Sequence of protein 1:
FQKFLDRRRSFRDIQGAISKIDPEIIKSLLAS

This data describes a binding interaction between two proteins.

Sequence of protein 2:
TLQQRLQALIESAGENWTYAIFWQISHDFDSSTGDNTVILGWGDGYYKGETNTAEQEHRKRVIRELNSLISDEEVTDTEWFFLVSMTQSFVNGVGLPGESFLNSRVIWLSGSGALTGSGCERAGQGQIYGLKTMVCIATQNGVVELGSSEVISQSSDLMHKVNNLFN

Residue-level contacts at the interface:
Residue K55 in protein 2 contacts residue Q25 in protein 1 (closest heavy-atom distance 4.5 Å).
Residue I86 in protein 2 contacts residue I31 in protein 1 (closest heavy-atom distance 3.8 Å).
Residue D51 in protein 2 interacts with residue K30 in protein 1 (closest heavy-atom distance 4.6 Å).
Residue I79 in protein 2 contacts residue I24 in protein 1 (closest heavy-atom distance 4.5 Å).
Residue M112 in protein 2 contacts residue I28 in protein 1 (closest heavy-atom distance 3.4 Å).
Residue I79 in protein 2 is in contact with residue R19 in protein 1 (closest heavy-atom distance 4.6 Å).
Residue E57 in protein 2 contacts residue R22 in protein 1 (closest heavy-atom distance 3.0 Å).
Residue L82 in protein 2 is in contact with residue I28 in protein 1 (closest heavy-atom distance 3.8 Å).
Residue Y54 in protein 2 interacts with residue Q25 in protein 1 (closest heavy-atom distance 2.3 Å).
Residue E105 in protein 2 contacts residue F21 in protein 1 (closest heavy-atom distance 3.6 Å).
Residue L85 in protein 2 interacts with residue L39 in protein 1 (closest heavy-atom distance 4.4 Å).
Residue Q10 in protein 2 is in contact with residue G26 in protein 1 (closest heavy-atom distance 2.9 Å).
Residue I79 in protein 2 interacts with residue F21 in protein 1 (closest heavy-atom distance 4.0 Å).
Residue T113 in protein 2 is in contact with residue I36 in protein 1 (closest heavy-atom distance 3.9 Å).
Residue H74 in protein 2 contacts residue S42 in protein 1 (closest heavy-atom distance 4.6 Å).
Residue F108 in protein 2 interacts with residue F21 in protein 1 (closest heavy-atom distance 3.8 Å).
Residue M112 in protein 2 interacts with residue P33 in protein 1 (closest heavy-atom distance 3.2 Å).
Residue T113 in protein 2 is in contact with residue L40 in protein 1 (closest heavy-atom distance 3.8 Å).
Residue M112 in protein 2 interacts with residue S29 in protein 1 (closest heavy-atom distance 3.5 Å).
Residue L109 in protein 2 is in contact with residue I36 in protein 1 (closest heavy-atom distance 4.3 Å).
Residue L85 in protein 2 is in contact with residue I31 in protein 1 (closest heavy-atom distance 4.3 Å).
Residue D51 in protein 2 contacts residue S29 in protein 1 (closest heavy-atom distance 2.6 Å).
Residue G56 in protein 2 is in contact with residue R22 in protein 1 (closest heavy-atom distance 3.8 Å).
Residue E99 in protein 2 interacts with residue S20 in protein 1 (closest heavy-atom distance 3.5 Å).
Residue E105 in protein 2 is in contact with residue R22 in protein 1 (closest heavy-atom distance 3.7 Å).
Residue Q10 in protein 2 is in contact with residue S29 in protein 1 (closest heavy-atom distance 3.8 Å).
Residue G52 in protein 2 contacts residue S29 in protein 1 (closest heavy-atom distance 3.2 Å).
Residue R77 in protein 2 is in contact with residue L39 in protein 1 (closest heavy-atom distance 3.4 Å).
Residue F108 in protein 2 is in contact with residue Q25 in protein 1 (closest heavy-atom distance 4.5 Å).
Residue N83 in protein 2 is in contact with residue I24 in protein 1 (closest heavy-atom distance 3.6 Å).
Residue V78 in protein 2 interacts with residue L40 in protein 1 (closest heavy-atom distance 3.9 Å).
Residue Q10 in protein 2 contacts residue K30 in protein 1 (closest heavy-atom distance 4.7 Å).
Residue L82 in protein 2 contacts residue L39 in protein 1 (closest heavy-atom distance 3.7 Å).
Residue L85 in protein 2 interacts with residue I35 in protein 1 (closest heavy-atom distance 4.4 Å).
Residue L109 in protein 2 interacts with residue I28 in protein 1 (closest heavy-atom distance 3.7 Å).
Residue R77 in protein 2 contacts residue S42 in protein 1 (closest heavy-atom distance 2.9 Å).
Residue H74 in protein 2 is in contact with residue L40 in protein 1 (closest heavy-atom distance 3.7 Å).
Residue L109 in protein 2 contacts residue F21 in protein 1 (closest heavy-atom distance 4.3 Å).
Residue Y54 in protein 2 is in contact with residue F21 in protein 1 (closest heavy-atom distance 4.1 Å).
Residue T113 in protein 2 interacts with residue K37 in protein 1 (closest heavy-atom distance 3.4 Å).
Residue G50 in protein 2 is in contact with residue S29 in protein 1 (closest heavy-atom distance 4.7 Å).
Residue G52 in protein 2 contacts residue Q25 in protein 1 (closest heavy-atom distance 4.0 Å).
Residue V110 in protein 2 contacts residue L40 in protein 1 (closest heavy-atom distance 4.0 Å).
Residue L82 in protein 2 interacts with residue I31 in protein 1 (closest heavy-atom distance 3.7 Å).
Residue L109 in protein 2 interacts with residue L40 in protein 1 (closest heavy-atom distance 4.7 Å).
Residue Y53 in protein 2 is in contact with residue Q25 in protein 1 (closest heavy-atom distance 3.5 Å).
Residue I86 in protein 2 is in contact with residue A27 in protein 1 (closest heavy-atom distance 3.6 Å).
Residue V78 in protein 2 is in contact with residue L39 in protein 1 (closest heavy-atom distance 4.1 Å).
Residue W49 in protein 2 is in contact with residue S29 in protein 1 (closest heavy-atom distance 3.0 Å).
Residue S87 in protein 2 contacts residue R19 in protein 1 (closest heavy-atom distance 4.1 Å).
Residue N83 in protein 2 interacts with residue R19 in protein 1 (closest heavy-atom distance 2.5 Å).
Residue M112 in protein 2 interacts with residue I36 in protein 1 (closest heavy-atom distance 3.8 Å).
Residue Y54 in protein 2 contacts residue R22 in protein 1 (closest heavy-atom distance 4.3 Å).
Residue E81 in protein 2 interacts with residue L39 in protein 1 (closest heavy-atom distance 3.2 Å).
Residue I86 in protein 2 interacts with residue I28 in protein 1 (closest heavy-atom distance 4.7 Å).
Residue M112 in protein 2 is in contact with residue I31 in protein 1 (closest heavy-atom distance 4.7 Å).
Residue W49 in protein 2 interacts with residue P33 in protein 1 (closest heavy-atom distance 4.3 Å).
Residue N83 in protein 2 contacts residue S20 in protein 1 (closest heavy-atom distance 4.7 Å).
Residue W106 in protein 2 interacts with residue L40 in protein 1 (closest heavy-atom distance 3.4 Å).
Residue K55 in protein 2 is in contact with residue R22 in protein 1 (closest heavy-atom distance 3.2 Å).